Sequence of chain A:
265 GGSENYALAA

Interface contacts:
Residue G116 in chain B contacts residue G265 in chain A (closest heavy-atom distance 3.1 Å).
Residue Y117 in chain B is in contact with residue G266 in chain A (closest heavy-atom distance 3.0 Å).
Residue V118 in chain B is in contact with residue G265 in chain A (closest heavy-atom distance 3.8 Å).
Residue D158 in chain B contacts residue Y270 in chain A (closest heavy-atom distance 3.7 Å).
Residue T163 in chain B is in contact with residue Y270 in chain A (closest heavy-atom distance 3.6 Å).
Residue V166 in chain B contacts residue E268 in chain A (closest heavy-atom distance 3.8 Å).
Residue G116 in chain B contacts residue G266 in chain A (closest heavy-atom distance 3.6 Å).
Residue Y117 in chain B contacts residue E268 in chain A (closest heavy-atom distance 3.3 Å).
Residue R164 in chain B is in contact with residue E268 in chain A (closest heavy-atom distance 4.3 Å).
Residue V118 in chain B contacts residue S267 in chain A (closest heavy-atom distance 3.8 Å).
Residue T163 in chain B interacts with residue A271 in chain A (closest heavy-atom distance 4.5 Å).
Residue V118 in chain B contacts residue G266 in chain A (closest heavy-atom distance 4.2 Å).
Residue T163 in chain B interacts with residue N269 in chain A (closest heavy-atom distance 4.0 Å).
Residue Y117 in chain B contacts residue G265 in chain A (closest heavy-atom distance 3.8 Å).
Residue T163 in chain B contacts residue E268 in chain A (closest heavy-atom distance 2.7 Å).

Sequence of chain B:
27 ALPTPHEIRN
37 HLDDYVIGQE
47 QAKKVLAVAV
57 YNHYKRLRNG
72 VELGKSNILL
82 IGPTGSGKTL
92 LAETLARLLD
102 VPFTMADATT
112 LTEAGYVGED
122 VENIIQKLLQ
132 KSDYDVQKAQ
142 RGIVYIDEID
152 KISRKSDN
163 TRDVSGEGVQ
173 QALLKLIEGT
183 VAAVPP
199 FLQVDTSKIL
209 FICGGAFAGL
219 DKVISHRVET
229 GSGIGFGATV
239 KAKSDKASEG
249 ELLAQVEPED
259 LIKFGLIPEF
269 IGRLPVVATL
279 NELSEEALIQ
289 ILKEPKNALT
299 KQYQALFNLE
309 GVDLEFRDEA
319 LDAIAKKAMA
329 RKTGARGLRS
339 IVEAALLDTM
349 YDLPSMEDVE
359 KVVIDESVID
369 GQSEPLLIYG

These two protein chains interact to form a complex.